Contacts between the two chains:
Residue T72 in protein 1 interacts with residue I61 in protein 2 (closest heavy-atom distance 3.8 Å).
Residue T72 in protein 1 contacts residue F62 in protein 2 (closest heavy-atom distance 4.6 Å).
Residue R75 in protein 1 contacts residue E66 in protein 2 (closest heavy-atom distance 4.8 Å).
Residue A68 in protein 1 contacts residue F62 in protein 2 (closest heavy-atom distance 3.8 Å).
Residue S69 in protein 1 contacts residue F62 in protein 2 (closest heavy-atom distance 3.9 Å).
Residue R75 in protein 1 interacts with residue I61 in protein 2 (closest heavy-atom distance 4.9 Å).
Residue L65 in protein 1 contacts residue F62 in protein 2 (closest heavy-atom distance 4.4 Å).

Sequence of protein 2:
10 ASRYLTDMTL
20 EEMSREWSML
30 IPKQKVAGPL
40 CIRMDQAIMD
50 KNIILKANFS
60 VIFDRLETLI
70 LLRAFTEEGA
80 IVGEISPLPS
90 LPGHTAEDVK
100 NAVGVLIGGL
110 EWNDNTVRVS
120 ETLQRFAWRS

The following describes two proteins that form a bound complex.

Sequence of protein 1:
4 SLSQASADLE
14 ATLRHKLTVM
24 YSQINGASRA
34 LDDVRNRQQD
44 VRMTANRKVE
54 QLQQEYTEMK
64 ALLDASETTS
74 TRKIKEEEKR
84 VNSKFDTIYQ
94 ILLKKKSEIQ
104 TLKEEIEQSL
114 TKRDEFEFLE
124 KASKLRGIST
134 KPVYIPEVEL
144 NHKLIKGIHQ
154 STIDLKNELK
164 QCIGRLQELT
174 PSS